Interface contacts:
Residue A231 in protein 2 is in contact with residue I7 in protein 1 (closest heavy-atom distance 4.1 Å).
Residue G230 in protein 2 contacts residue N4 in protein 1 (closest heavy-atom distance 3.7 Å).
Residue T69 in protein 2 contacts residue I7 in protein 1 (closest heavy-atom distance 2.5 Å).
Residue P223 in protein 2 interacts with residue N4 in protein 1 (closest heavy-atom distance 4.1 Å).
Residue G74 in protein 2 contacts residue I7 in protein 1 (closest heavy-atom distance 4.7 Å).
Residue S70 in protein 2 contacts residue I7 in protein 1 (closest heavy-atom distance 4.6 Å).
Residue T73 in protein 2 is in contact with residue I7 in protein 1 (closest heavy-atom distance 3.3 Å).
Residue M120 in protein 2 is in contact with residue L5 in protein 1 (closest heavy-atom distance 4.2 Å).
Residue P223 in protein 2 is in contact with residue M3 in protein 1 (closest heavy-atom distance 4.3 Å).
Residue Q143 in protein 2 interacts with residue I7 in protein 1 (closest heavy-atom distance 3.5 Å).
Residue M96 in protein 2 interacts with residue N6 in protein 1 (closest heavy-atom distance 4.0 Å).
Residue M120 in protein 2 contacts residue M3 in protein 1 (closest heavy-atom distance 4.7 Å).
Residue S70 in protein 2 is in contact with residue N6 in protein 1 (closest heavy-atom distance 2.8 Å).
Residue G222 in protein 2 interacts with residue N4 in protein 1 (closest heavy-atom distance 4.6 Å).
Residue M120 in protein 2 is in contact with residue D1 in protein 1 (closest heavy-atom distance 3.6 Å).
Residue N72 in protein 2 is in contact with residue I7 in protein 1 (closest heavy-atom distance 3.2 Å).
Residue K121 in protein 2 contacts residue D1 in protein 1 (closest heavy-atom distance 4.0 Å).
Residue G71 in protein 2 interacts with residue N6 in protein 1 (closest heavy-atom distance 3.7 Å).
Residue F144 in protein 2 interacts with residue I7 in protein 1 (closest heavy-atom distance 4.0 Å).
Residue F144 in protein 2 interacts with residue L5 in protein 1 (closest heavy-atom distance 4.0 Å).
Residue H224 in protein 2 is in contact with residue N4 in protein 1 (closest heavy-atom distance 3.5 Å).
Residue K225 in protein 2 contacts residue N4 in protein 1 (closest heavy-atom distance 4.9 Å).
Residue I229 in protein 2 is in contact with residue I7 in protein 1 (closest heavy-atom distance 4.4 Å).
Residue G228 in protein 2 is in contact with residue I7 in protein 1 (closest heavy-atom distance 3.4 Å).
Residue Q227 in protein 2 interacts with residue N4 in protein 1 (closest heavy-atom distance 3.5 Å).
Residue G71 in protein 2 contacts residue I7 in protein 1 (closest heavy-atom distance 3.6 Å).
Residue T69 in protein 2 is in contact with residue N6 in protein 1 (closest heavy-atom distance 2.9 Å).
Residue G177 in protein 2 contacts residue I7 in protein 1 (closest heavy-atom distance 4.2 Å).
Residue M120 in protein 2 interacts with residue G2 in protein 1 (closest heavy-atom distance 2.8 Å).
Residue K118 in protein 2 interacts with residue D1 in protein 1 (closest heavy-atom distance 3.0 Å).
Residue Q227 in protein 2 interacts with residue M3 in protein 1 (closest heavy-atom distance 4.3 Å).
Residue Q227 in protein 2 interacts with residue N6 in protein 1 (closest heavy-atom distance 3.8 Å).
Residue A231 in protein 2 is in contact with residue L5 in protein 1 (closest heavy-atom distance 4.9 Å).
Residue M120 in protein 2 is in contact with residue N6 in protein 1 (closest heavy-atom distance 3.6 Å).
Residue A231 in protein 2 interacts with residue N4 in protein 1 (closest heavy-atom distance 3.8 Å).
Residue A68 in protein 2 interacts with residue N6 in protein 1 (closest heavy-atom distance 3.3 Å).
Residue K121 in protein 2 contacts residue G2 in protein 1 (closest heavy-atom distance 4.9 Å).
Residue I229 in protein 2 is in contact with residue N4 in protein 1 (closest heavy-atom distance 4.0 Å).
Residue G119 in protein 2 contacts residue D1 in protein 1 (closest heavy-atom distance 3.8 Å).

Sequence of protein 1:
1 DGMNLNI

Sequence of protein 2:
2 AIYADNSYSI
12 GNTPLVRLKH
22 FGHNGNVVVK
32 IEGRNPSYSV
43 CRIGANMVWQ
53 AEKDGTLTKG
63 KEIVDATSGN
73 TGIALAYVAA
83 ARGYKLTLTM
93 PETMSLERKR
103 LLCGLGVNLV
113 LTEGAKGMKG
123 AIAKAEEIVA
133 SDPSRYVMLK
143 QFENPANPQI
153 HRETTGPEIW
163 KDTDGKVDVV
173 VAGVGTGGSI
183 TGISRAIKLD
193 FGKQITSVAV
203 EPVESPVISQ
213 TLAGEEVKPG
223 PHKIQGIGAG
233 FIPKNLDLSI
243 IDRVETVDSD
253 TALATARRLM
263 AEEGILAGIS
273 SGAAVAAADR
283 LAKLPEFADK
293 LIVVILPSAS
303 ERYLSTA

The following describes two proteins that form a bound complex.